Residue-level contacts at the interface:
Residue I552 in the second protein contacts residue S993 in the first protein (closest heavy-atom distance 4.5 Å).
Residue I552 in the second protein interacts with residue G992 in the first protein (closest heavy-atom distance 3.4 Å).
Residue I799 in the second protein contacts residue F987 in the first protein (closest heavy-atom distance 3.6 Å).
Residue V551 in the second protein interacts with residue G992 in the first protein (closest heavy-atom distance 3.9 Å).
Residue R787 in the second protein contacts residue F987 in the first protein (closest heavy-atom distance 4.7 Å).
Residue W533 in the second protein is in contact with residue G992 in the first protein (closest heavy-atom distance 4.1 Å).
Residue T530 in the second protein contacts residue G990 in the first protein (closest heavy-atom distance 3.5 Å).
Residue D800 in the second protein interacts with residue G988 in the first protein (closest heavy-atom distance 2.8 Å).
Residue N553 in the second protein is in contact with residue G990 in the first protein (closest heavy-atom distance 4.9 Å).
Residue N553 in the second protein is in contact with residue Q991 in the first protein (closest heavy-atom distance 3.1 Å).
Residue A793 in the second protein interacts with residue F995 in the first protein (closest heavy-atom distance 3.0 Å).
Residue N553 in the second protein contacts residue G992 in the first protein (closest heavy-atom distance 2.8 Å).
Residue V797 in the second protein is in contact with residue F995 in the first protein (closest heavy-atom distance 3.6 Å).
Residue R809 in the second protein contacts residue Y996 in the first protein (closest heavy-atom distance 3.5 Å).
Residue W533 in the second protein is in contact with residue Q991 in the first protein (closest heavy-atom distance 3.3 Å).
Residue I552 in the second protein interacts with residue G994 in the first protein (closest heavy-atom distance 4.6 Å).
Residue A813 in the second protein is in contact with residue F995 in the first protein (closest heavy-atom distance 4.3 Å).
Residue D800 in the second protein contacts residue V989 in the first protein (closest heavy-atom distance 4.1 Å).
Residue N806 in the second protein interacts with residue F987 in the first protein (closest heavy-atom distance 4.7 Å).
Residue V805 in the second protein is in contact with residue F987 in the first protein (closest heavy-atom distance 4.4 Å).
Residue G804 in the second protein is in contact with residue F987 in the first protein (closest heavy-atom distance 3.6 Å).
Residue G803 in the second protein interacts with residue F987 in the first protein (closest heavy-atom distance 3.1 Å).
Residue T530 in the second protein interacts with residue Q991 in the first protein (closest heavy-atom distance 3.8 Å).
Residue T530 in the second protein contacts residue V989 in the first protein (closest heavy-atom distance 4.5 Å).
Residue M585 in the second protein is in contact with residue G994 in the first protein (closest heavy-atom distance 4.5 Å).
Residue H919 in the second protein is in contact with residue Q986 in the first protein (closest heavy-atom distance 4.7 Å).
Residue P840 in the second protein is in contact with residue F987 in the first protein (closest heavy-atom distance 4.6 Å).
Residue G803 in the second protein is in contact with residue G988 in the first protein (closest heavy-atom distance 4.4 Å).
Residue R787 in the second protein contacts residue Q986 in the first protein (closest heavy-atom distance 3.3 Å).
Residue R787 in the second protein contacts residue V989 in the first protein (closest heavy-atom distance 3.2 Å).
Residue K588 in the second protein is in contact with residue F995 in the first protein (closest heavy-atom distance 3.4 Å).
Residue D800 in the second protein interacts with residue Y996 in the first protein (closest heavy-atom distance 4.9 Å).
Residue N553 in the second protein contacts residue S993 in the first protein (closest heavy-atom distance 3.9 Å).
Residue N806 in the second protein contacts residue Y996 in the first protein (closest heavy-atom distance 3.1 Å).
Residue V805 in the second protein is in contact with residue G988 in the first protein (closest heavy-atom distance 4.6 Å).
Residue G804 in the second protein contacts residue G988 in the first protein (closest heavy-atom distance 4.7 Å).
Residue K588 in the second protein is in contact with residue G994 in the first protein (closest heavy-atom distance 3.0 Å).
Residue D800 in the second protein contacts residue F987 in the first protein (closest heavy-atom distance 3.8 Å).
Residue I794 in the second protein is in contact with residue F995 in the first protein (closest heavy-atom distance 4.1 Å).
Residue A810 in the second protein is in contact with residue Y996 in the first protein (closest heavy-atom distance 4.9 Å).
Residue M706 in the second protein is in contact with residue F995 in the first protein (closest heavy-atom distance 4.2 Å).
Residue K588 in the second protein is in contact with residue Y996 in the first protein (closest heavy-atom distance 4.8 Å).
Residue L802 in the second protein contacts residue F987 in the first protein (closest heavy-atom distance 3.5 Å).
Residue M585 in the second protein interacts with residue S993 in the first protein (closest heavy-atom distance 3.1 Å).
Residue M585 in the second protein contacts residue F995 in the first protein (closest heavy-atom distance 4.0 Å).
Residue N806 in the second protein contacts residue G988 in the first protein (closest heavy-atom distance 3.3 Å).

Sequence of the first protein:
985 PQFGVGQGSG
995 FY

The following describes two proteins that form a bound complex.

Sequence of the second protein:
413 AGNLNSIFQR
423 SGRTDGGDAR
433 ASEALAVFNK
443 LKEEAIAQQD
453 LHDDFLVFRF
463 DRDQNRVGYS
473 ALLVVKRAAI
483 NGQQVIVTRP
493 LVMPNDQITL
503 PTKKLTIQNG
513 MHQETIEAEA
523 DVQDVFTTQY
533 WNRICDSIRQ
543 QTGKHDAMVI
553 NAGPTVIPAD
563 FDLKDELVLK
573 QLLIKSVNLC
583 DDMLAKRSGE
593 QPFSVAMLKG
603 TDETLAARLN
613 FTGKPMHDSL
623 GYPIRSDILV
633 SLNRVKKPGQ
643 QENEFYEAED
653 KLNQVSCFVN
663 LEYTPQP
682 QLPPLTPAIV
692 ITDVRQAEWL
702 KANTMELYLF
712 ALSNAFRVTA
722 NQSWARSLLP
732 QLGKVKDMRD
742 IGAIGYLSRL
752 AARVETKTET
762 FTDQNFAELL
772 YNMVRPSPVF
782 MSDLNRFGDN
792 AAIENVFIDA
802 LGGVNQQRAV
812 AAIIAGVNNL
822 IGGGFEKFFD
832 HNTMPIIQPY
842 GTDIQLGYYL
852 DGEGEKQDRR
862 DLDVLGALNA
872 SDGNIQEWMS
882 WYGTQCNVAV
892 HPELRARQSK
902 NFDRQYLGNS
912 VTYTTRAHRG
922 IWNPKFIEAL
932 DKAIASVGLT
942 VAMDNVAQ